Residue-level contacts at the interface:
Residue T386 in protein 1 interacts with residue A19 in protein 2 (closest heavy-atom distance 3.1 Å).
Residue L372 in protein 1 is in contact with residue A19 in protein 2 (closest heavy-atom distance 4.2 Å).
Residue V371 in protein 1 contacts residue A16 in protein 2 (closest heavy-atom distance 5.0 Å).
Residue Y385 in protein 1 interacts with residue A19 in protein 2 (closest heavy-atom distance 4.8 Å).
Residue A370 in protein 1 is in contact with residue A16 in protein 2 (closest heavy-atom distance 4.0 Å).
Residue L372 in protein 1 contacts residue L20 in protein 2 (closest heavy-atom distance 4.2 Å).
Residue N594 in protein 1 contacts residue R7 in protein 2 (closest heavy-atom distance 4.2 Å).
Residue L372 in protein 1 contacts residue A16 in protein 2 (closest heavy-atom distance 4.6 Å).
Residue A592 in protein 1 contacts residue A16 in protein 2 (closest heavy-atom distance 4.0 Å).
Residue T386 in protein 1 contacts residue E18 in protein 2 (closest heavy-atom distance 2.9 Å).
Residue K384 in protein 1 is in contact with residue A19 in protein 2 (closest heavy-atom distance 3.2 Å).
Residue T386 in protein 1 is in contact with residue A16 in protein 2 (closest heavy-atom distance 4.9 Å).
Residue R368 in protein 1 contacts residue F15 in protein 2 (closest heavy-atom distance 4.0 Å).
Residue P369 in protein 1 is in contact with residue F15 in protein 2 (closest heavy-atom distance 4.7 Å).
Residue E591 in protein 1 interacts with residue R7 in protein 2 (closest heavy-atom distance 4.7 Å).
Residue A370 in protein 1 is in contact with residue A19 in protein 2 (closest heavy-atom distance 3.6 Å).
Residue A592 in protein 1 contacts residue R7 in protein 2 (closest heavy-atom distance 4.4 Å).
Residue A592 in protein 1 interacts with residue E13 in protein 2 (closest heavy-atom distance 4.5 Å).
Residue G593 in protein 1 is in contact with residue E13 in protein 2 (closest heavy-atom distance 3.4 Å).
Residue T386 in protein 1 interacts with residue F15 in protein 2 (closest heavy-atom distance 3.6 Å).
Residue G593 in protein 1 interacts with residue R7 in protein 2 (closest heavy-atom distance 3.1 Å).
Residue A370 in protein 1 contacts residue F15 in protein 2 (closest heavy-atom distance 4.2 Å).

Sequence of protein 2:
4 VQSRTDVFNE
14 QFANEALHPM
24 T

These two protein chains interact to form a complex.

Sequence of protein 1:
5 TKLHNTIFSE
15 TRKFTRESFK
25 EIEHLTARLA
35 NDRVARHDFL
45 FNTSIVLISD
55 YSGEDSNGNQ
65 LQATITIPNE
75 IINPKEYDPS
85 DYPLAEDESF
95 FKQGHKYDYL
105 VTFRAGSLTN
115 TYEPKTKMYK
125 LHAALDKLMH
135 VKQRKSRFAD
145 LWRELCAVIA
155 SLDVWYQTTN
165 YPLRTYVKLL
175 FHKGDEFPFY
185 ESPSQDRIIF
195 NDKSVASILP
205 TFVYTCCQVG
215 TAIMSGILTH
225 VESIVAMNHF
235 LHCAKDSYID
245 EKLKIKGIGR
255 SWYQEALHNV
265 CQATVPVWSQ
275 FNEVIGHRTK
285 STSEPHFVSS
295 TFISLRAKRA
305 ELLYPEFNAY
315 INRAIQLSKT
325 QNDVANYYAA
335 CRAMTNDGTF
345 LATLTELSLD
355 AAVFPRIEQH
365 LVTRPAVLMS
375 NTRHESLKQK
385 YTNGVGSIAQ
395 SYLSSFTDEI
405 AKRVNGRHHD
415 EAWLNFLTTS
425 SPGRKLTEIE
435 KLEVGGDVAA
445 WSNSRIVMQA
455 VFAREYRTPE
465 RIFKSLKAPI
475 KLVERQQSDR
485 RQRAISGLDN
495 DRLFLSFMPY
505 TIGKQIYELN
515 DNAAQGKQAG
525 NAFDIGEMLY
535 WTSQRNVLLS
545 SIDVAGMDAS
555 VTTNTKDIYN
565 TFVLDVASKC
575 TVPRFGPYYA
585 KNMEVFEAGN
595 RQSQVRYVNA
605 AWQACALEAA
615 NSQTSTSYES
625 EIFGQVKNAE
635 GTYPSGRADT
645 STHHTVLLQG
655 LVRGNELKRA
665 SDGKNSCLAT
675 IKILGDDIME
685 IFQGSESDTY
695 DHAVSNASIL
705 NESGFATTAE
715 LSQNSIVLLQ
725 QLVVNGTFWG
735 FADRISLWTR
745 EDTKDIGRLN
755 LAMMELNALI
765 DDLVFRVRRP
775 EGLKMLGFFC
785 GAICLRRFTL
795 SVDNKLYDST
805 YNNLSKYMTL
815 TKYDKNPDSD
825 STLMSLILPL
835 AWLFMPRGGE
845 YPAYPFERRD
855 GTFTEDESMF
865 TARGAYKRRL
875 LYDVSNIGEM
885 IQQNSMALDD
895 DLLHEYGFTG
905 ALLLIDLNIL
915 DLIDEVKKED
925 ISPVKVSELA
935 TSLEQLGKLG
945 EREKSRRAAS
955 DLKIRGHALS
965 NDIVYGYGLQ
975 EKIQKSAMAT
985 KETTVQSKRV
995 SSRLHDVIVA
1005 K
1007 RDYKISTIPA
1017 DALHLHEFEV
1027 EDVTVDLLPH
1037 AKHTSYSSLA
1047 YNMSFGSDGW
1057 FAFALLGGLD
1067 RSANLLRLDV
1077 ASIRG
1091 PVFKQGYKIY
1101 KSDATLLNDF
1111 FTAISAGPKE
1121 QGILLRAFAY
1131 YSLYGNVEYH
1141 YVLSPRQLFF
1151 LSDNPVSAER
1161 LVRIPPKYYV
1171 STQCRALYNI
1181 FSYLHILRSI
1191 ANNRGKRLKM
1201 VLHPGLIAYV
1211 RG